Sequence of chain B:
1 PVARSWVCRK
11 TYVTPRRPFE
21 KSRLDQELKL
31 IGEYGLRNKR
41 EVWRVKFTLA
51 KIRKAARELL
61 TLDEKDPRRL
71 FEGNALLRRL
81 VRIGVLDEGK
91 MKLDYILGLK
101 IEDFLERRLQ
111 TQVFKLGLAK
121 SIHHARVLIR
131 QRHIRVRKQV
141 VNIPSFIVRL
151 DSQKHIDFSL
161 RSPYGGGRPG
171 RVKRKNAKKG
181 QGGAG

Sequence of chain A:
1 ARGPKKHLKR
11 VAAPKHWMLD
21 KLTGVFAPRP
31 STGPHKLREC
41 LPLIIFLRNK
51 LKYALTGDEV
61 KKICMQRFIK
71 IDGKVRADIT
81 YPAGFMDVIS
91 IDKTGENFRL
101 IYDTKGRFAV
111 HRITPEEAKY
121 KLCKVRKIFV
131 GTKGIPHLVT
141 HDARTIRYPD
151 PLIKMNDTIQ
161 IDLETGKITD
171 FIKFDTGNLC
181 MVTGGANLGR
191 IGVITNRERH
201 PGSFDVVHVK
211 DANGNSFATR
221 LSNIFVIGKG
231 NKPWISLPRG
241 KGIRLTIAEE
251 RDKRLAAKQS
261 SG

Interface contacts:
Residue R251 in chain A interacts with residue N74 in chain B (closest heavy-atom distance 4.3 Å).
Residue L255 in chain A interacts with residue R78 in chain B (closest heavy-atom distance 4.0 Å).
Residue R251 in chain A interacts with residue A75 in chain B (closest heavy-atom distance 4.8 Å).
Residue R251 in chain A contacts residue R78 in chain B (closest heavy-atom distance 4.4 Å).
Residue K21 in chain A interacts with residue V7 in chain B (closest heavy-atom distance 3.4 Å).
Residue L22 in chain A is in contact with residue S5 in chain B (closest heavy-atom distance 4.4 Å).
Residue G24 in chain A is in contact with residue V2 in chain B (closest heavy-atom distance 5.0 Å).
Residue V25 in chain A is in contact with residue P1 in chain B (closest heavy-atom distance 3.9 Å).
Residue K21 in chain A interacts with residue S5 in chain B (closest heavy-atom distance 4.8 Å).
Residue L22 in chain A interacts with residue R4 in chain B (closest heavy-atom distance 4.1 Å).
Residue K9 in chain A is in contact with residue P1 in chain B (closest heavy-atom distance 4.3 Å).
Residue I247 in chain A is in contact with residue F71 in chain B (closest heavy-atom distance 3.5 Å).
Residue A248 in chain A contacts residue F71 in chain B (closest heavy-atom distance 3.9 Å).
Residue V25 in chain A contacts residue V2 in chain B (closest heavy-atom distance 3.6 Å).
Residue L22 in chain A is in contact with residue A3 in chain B (closest heavy-atom distance 4.7 Å).
Residue T23 in chain A interacts with residue A3 in chain B (closest heavy-atom distance 4.6 Å).
Residue V25 in chain A is in contact with residue A3 in chain B (closest heavy-atom distance 4.1 Å).
Residue R251 in chain A contacts residue F71 in chain B (closest heavy-atom distance 4.3 Å).
Residue G24 in chain A is in contact with residue A3 in chain B (closest heavy-atom distance 4.8 Å).

These two protein chains interact to form a complex.